Interface contacts:
Residue S2729 in chain A contacts residue K453 in chain B (closest heavy-atom distance 3.5 Å).
Residue T2790 in chain A interacts with residue L468 in chain B (closest heavy-atom distance 3.1 Å).
Residue Q2672 in chain A interacts with residue R465 in chain B (closest heavy-atom distance 3.1 Å).
Residue D2733 in chain A interacts with residue P457 in chain B (closest heavy-atom distance 3.3 Å).
Residue N2631 in chain A interacts with residue S472 in chain B (closest heavy-atom distance 3.0 Å).
Residue T2790 in chain A interacts with residue L469 in chain B (closest heavy-atom distance 3.0 Å).
Residue K2829 in chain A contacts residue R465 in chain B (closest heavy-atom distance 3.0 Å).
Residue R2817 in chain A interacts with residue A440 in chain B (closest heavy-atom distance 3.4 Å).
Residue L2844 in chain A interacts with residue R465 in chain B (closest heavy-atom distance 3.3 Å).
Residue D2759 in chain A is in contact with residue M460 in chain B (closest heavy-atom distance 3.6 Å).
Residue R2792 in chain A contacts residue K461 in chain B (closest heavy-atom distance 2.8 Å).
Residue H2623 in chain A interacts with residue V452 in chain B (closest heavy-atom distance 3.6 Å).
Residue R924 in chain A is in contact with residue Q434 in chain B (closest heavy-atom distance 3.1 Å).
Residue H2734 in chain A interacts with residue P457 in chain B (closest heavy-atom distance 3.5 Å).
Residue Y2737 in chain A contacts residue I462 in chain B (closest heavy-atom distance 2.9 Å).
Residue I2788 in chain A is in contact with residue L469 in chain B (closest heavy-atom distance 2.2 Å).
Residue D2733 in chain A interacts with residue P455 in chain B (closest heavy-atom distance 3.1 Å).
Residue D2592 in chain A interacts with residue I474 in chain B (closest heavy-atom distance 3.1 Å).
Residue L912 in chain A interacts with residue A440 in chain B (closest heavy-atom distance 3.8 Å).
Residue K2829 in chain A interacts with residue L469 in chain B (closest heavy-atom distance 3.6 Å).
Residue H916 in chain A is in contact with residue P439 in chain B (closest heavy-atom distance 3.1 Å).
Residue D2733 in chain A interacts with residue K453 in chain B (closest heavy-atom distance 3.1 Å).
Residue L912 in chain A is in contact with residue P442 in chain B (closest heavy-atom distance 3.2 Å).
Residue P2791 in chain A is in contact with residue R465 in chain B (closest heavy-atom distance 2.7 Å).
Residue Y2627 in chain A is in contact with residue S472 in chain B (closest heavy-atom distance 3.2 Å).
Residue K2829 in chain A contacts residue L468 in chain B (closest heavy-atom distance 2.2 Å).
Residue T2758 in chain A contacts residue M460 in chain B (closest heavy-atom distance 3.4 Å).
Residue M2669 in chain A contacts residue N464 in chain B (closest heavy-atom distance 2.6 Å).
Residue Q917 in chain A contacts residue I436 in chain B (closest heavy-atom distance 3.7 Å).
Residue K2626 in chain A is in contact with residue Q451 in chain B (closest heavy-atom distance 3.2 Å).
Residue F2677 in chain A contacts residue P454 in chain B (closest heavy-atom distance 3.2 Å).
Residue T2790 in chain A contacts residue P466 in chain B (closest heavy-atom distance 3.4 Å).
Residue S2729 in chain A is in contact with residue P455 in chain B (closest heavy-atom distance 3.1 Å).
Residue L912 in chain A interacts with residue P441 in chain B (closest heavy-atom distance 3.0 Å).
Residue I2595 in chain A interacts with residue I446 in chain B (closest heavy-atom distance 3.5 Å).
Residue S2670 in chain A contacts residue N464 in chain B (closest heavy-atom distance 3.7 Å).
Residue L2762 in chain A contacts residue K461 in chain B (closest heavy-atom distance 3.5 Å).
Residue M2669 in chain A is in contact with residue Q456 in chain B (closest heavy-atom distance 3.1 Å).
Residue G2843 in chain A contacts residue R465 in chain B (closest heavy-atom distance 2.6 Å).
Residue H920 in chain A is in contact with residue I436 in chain B (closest heavy-atom distance 3.7 Å).
Residue R2792 in chain A contacts residue P466 in chain B (closest heavy-atom distance 2.8 Å).
Residue Y2627 in chain A is in contact with residue I474 in chain B (closest heavy-atom distance 3.1 Å).
Residue A2840 in chain A contacts residue R465 in chain B (closest heavy-atom distance 2.7 Å).
Residue E2732 in chain A is in contact with residue K453 in chain B (closest heavy-atom distance 3.4 Å).
Residue F2677 in chain A interacts with residue Q456 in chain B (closest heavy-atom distance 3.3 Å).
Residue T2790 in chain A is in contact with residue T467 in chain B (closest heavy-atom distance 3.6 Å).
Residue H2734 in chain A contacts residue P455 in chain B (closest heavy-atom distance 3.7 Å).
Residue E2666 in chain A interacts with residue V452 in chain B (closest heavy-atom distance 2.4 Å).
Residue Q2672 in chain A interacts with residue N464 in chain B (closest heavy-atom distance 2.7 Å).
Residue Y2737 in chain A interacts with residue Q456 in chain B (closest heavy-atom distance 3.2 Å).
Residue H916 in chain A interacts with residue I436 in chain B (closest heavy-atom distance 3.7 Å).
Residue P2791 in chain A is in contact with residue P466 in chain B (closest heavy-atom distance 3.1 Å).
Residue R2839 in chain A contacts residue R465 in chain B (closest heavy-atom distance 3.6 Å).
Residue H2734 in chain A contacts residue Q456 in chain B (closest heavy-atom distance 3.0 Å).
Residue D2674 in chain A contacts residue Q456 in chain B (closest heavy-atom distance 2.7 Å).
Residue N2631 in chain A is in contact with residue G471 in chain B (closest heavy-atom distance 3.5 Å).
Residue M2669 in chain A contacts residue A458 in chain B (closest heavy-atom distance 3.5 Å).
Residue R2817 in chain A interacts with residue P442 in chain B (closest heavy-atom distance 3.3 Å).
Residue Y2678 in chain A is in contact with residue Q456 in chain B (closest heavy-atom distance 2.6 Å).
Residue I2788 in chain A contacts residue P447 in chain B (closest heavy-atom distance 3.4 Å).

Sequence of chain A:
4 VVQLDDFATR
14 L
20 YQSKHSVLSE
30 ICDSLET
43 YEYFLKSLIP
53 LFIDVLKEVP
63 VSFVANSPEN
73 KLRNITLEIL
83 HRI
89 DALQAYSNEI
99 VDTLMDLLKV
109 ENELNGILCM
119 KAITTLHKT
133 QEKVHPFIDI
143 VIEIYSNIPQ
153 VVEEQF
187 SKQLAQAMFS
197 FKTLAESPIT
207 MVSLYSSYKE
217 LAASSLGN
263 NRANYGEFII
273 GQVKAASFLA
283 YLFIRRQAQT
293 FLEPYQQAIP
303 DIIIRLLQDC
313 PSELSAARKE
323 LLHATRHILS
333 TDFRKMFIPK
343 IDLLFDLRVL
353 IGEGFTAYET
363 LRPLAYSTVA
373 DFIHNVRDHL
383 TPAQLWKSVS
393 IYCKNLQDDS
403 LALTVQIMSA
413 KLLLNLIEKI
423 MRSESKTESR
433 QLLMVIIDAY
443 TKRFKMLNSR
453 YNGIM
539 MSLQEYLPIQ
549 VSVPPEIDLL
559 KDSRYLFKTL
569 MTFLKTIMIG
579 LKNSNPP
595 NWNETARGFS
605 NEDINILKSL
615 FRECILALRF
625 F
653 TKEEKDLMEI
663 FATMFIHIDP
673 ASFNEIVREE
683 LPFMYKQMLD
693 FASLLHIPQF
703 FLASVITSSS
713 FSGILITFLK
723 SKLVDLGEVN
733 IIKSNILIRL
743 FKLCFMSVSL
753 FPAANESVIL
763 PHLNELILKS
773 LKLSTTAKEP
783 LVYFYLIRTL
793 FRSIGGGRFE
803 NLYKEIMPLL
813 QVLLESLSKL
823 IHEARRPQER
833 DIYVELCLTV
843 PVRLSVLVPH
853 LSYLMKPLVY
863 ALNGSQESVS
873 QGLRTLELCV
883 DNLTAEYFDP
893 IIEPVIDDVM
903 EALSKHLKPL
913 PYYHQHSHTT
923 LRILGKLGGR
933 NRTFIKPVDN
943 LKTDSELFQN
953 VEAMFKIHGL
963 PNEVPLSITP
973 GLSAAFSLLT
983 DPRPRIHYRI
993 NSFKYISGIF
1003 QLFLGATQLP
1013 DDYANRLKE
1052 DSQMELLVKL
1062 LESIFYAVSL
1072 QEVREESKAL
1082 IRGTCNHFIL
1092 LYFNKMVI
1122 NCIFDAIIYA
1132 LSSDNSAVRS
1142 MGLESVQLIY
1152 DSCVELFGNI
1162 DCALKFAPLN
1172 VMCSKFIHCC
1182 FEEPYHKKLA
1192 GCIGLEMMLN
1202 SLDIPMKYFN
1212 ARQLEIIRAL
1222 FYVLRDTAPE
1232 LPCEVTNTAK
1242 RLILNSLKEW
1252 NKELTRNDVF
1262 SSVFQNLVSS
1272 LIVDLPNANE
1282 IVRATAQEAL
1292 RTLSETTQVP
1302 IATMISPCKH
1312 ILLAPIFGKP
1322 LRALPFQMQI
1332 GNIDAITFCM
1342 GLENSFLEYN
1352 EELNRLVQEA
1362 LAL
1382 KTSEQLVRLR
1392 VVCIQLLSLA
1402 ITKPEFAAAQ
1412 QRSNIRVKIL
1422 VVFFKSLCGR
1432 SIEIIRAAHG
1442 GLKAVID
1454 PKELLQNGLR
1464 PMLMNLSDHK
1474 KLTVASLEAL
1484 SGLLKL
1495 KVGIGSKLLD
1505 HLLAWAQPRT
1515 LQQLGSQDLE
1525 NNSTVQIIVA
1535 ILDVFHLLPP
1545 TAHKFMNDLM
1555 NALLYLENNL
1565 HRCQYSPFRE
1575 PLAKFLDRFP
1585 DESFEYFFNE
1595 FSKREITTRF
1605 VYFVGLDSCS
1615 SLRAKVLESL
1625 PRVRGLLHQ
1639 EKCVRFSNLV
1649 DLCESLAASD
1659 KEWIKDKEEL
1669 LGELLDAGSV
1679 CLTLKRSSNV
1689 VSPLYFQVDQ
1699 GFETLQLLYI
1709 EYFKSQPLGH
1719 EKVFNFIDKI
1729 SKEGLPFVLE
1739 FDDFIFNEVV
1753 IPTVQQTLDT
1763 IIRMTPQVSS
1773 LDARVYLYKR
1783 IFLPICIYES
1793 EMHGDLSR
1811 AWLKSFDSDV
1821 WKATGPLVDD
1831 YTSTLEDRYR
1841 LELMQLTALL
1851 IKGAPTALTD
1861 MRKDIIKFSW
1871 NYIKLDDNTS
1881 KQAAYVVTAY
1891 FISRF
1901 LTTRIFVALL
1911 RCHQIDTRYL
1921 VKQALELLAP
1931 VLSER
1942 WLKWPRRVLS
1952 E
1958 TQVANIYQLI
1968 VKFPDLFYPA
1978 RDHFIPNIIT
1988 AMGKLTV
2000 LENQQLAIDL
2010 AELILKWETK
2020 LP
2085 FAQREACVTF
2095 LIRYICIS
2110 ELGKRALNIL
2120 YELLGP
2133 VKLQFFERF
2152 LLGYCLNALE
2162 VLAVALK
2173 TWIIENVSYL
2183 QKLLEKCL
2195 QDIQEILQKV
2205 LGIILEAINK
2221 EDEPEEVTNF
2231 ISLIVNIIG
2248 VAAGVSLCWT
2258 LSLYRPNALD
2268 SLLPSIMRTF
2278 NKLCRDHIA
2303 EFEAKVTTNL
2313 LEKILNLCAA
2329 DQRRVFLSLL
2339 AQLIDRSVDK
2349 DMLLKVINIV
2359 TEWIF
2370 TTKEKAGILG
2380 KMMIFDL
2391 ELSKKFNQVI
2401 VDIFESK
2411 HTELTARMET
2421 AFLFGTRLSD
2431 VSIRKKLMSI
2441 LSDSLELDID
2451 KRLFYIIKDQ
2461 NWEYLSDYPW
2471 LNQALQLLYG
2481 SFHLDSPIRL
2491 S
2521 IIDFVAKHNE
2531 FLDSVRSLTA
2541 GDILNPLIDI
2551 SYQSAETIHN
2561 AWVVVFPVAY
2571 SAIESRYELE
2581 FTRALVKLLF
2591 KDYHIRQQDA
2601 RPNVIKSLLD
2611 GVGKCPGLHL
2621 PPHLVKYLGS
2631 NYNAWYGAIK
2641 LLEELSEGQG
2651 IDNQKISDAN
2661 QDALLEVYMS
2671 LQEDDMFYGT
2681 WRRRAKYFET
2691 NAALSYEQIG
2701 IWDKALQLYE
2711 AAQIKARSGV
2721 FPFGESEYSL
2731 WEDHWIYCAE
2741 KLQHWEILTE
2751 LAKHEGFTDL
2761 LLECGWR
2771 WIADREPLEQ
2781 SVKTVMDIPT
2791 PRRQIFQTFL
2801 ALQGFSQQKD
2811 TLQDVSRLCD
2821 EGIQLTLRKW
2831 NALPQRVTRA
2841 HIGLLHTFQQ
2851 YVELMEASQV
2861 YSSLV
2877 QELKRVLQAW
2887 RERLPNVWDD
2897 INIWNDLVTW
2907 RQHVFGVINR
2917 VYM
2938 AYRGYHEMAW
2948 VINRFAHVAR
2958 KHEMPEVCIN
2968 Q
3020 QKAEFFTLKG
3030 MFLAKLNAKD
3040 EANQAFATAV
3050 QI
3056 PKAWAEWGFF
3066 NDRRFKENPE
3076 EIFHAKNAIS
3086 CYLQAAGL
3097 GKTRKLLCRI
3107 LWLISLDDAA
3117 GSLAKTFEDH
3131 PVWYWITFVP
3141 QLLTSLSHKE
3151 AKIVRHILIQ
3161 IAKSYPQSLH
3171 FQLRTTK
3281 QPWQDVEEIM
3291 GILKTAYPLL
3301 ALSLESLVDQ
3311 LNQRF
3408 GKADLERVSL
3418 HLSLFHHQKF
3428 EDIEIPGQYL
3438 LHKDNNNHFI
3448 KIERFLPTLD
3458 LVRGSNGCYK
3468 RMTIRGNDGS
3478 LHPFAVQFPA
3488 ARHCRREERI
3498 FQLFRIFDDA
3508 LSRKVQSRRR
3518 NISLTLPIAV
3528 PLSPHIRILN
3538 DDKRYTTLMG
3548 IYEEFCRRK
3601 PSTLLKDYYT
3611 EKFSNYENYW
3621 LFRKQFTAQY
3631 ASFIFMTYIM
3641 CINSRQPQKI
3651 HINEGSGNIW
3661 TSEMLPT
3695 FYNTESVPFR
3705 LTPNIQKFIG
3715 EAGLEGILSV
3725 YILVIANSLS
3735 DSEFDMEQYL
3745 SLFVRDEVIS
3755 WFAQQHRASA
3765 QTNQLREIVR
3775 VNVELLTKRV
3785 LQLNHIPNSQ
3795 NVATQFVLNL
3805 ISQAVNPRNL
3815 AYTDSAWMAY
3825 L

Sequence of chain B:
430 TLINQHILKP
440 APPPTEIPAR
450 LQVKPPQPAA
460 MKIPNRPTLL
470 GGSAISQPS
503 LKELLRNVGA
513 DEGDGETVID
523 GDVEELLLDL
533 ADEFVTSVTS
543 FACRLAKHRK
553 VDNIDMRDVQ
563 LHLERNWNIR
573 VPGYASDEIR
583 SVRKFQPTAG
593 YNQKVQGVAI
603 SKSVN

The following describes two proteins that form a bound complex.